Sequence of the second protein:
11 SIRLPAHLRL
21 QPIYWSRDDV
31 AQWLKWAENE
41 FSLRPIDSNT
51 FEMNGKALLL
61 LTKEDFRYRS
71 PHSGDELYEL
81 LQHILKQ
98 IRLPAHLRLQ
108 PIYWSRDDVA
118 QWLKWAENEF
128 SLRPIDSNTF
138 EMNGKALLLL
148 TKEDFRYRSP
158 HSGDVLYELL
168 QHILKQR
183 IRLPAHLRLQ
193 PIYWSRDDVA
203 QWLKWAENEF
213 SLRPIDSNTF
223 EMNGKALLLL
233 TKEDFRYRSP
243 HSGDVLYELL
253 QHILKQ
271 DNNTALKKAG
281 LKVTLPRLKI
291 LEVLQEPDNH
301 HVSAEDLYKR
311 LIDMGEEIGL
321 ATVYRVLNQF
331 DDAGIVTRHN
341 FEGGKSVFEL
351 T

Residue-level contacts at the interface:
Residue H103 in the second protein is in contact with residue S112 in the first protein (closest heavy-atom distance 4.1 Å).
Residue A321 in the second protein interacts with residue A16 in the first protein (closest heavy-atom distance 4.2 Å).
Residue H103 in the second protein is in contact with residue D115 in the first protein (closest heavy-atom distance 2.9 Å).
Residue L106 in the second protein is in contact with residue L106 in the first protein (closest heavy-atom distance 4.1 Å).
Residue H103 in the second protein contacts residue L106 in the first protein (closest heavy-atom distance 4.2 Å).
Residue Q32 in the second protein is in contact with residue G344 in the first protein (closest heavy-atom distance 4.6 Å).
Residue L20 in the second protein is in contact with residue R325 in the first protein (closest heavy-atom distance 4.3 Å).
Residue L320 in the second protein contacts residue A16 in the first protein (closest heavy-atom distance 4.2 Å).
Residue A16 in the second protein contacts residue L320 in the first protein (closest heavy-atom distance 4.2 Å).
Residue N328 in the second protein interacts with residue Y24 in the first protein (closest heavy-atom distance 3.7 Å).
Residue H17 in the second protein contacts residue G344 in the first protein (closest heavy-atom distance 3.5 Å).
Residue H103 in the second protein interacts with residue H103 in the first protein (closest heavy-atom distance 2.5 Å).
Residue L106 in the second protein contacts residue A102 in the first protein (closest heavy-atom distance 4.0 Å).
Residue Y110 in the second protein interacts with residue R105 in the first protein (closest heavy-atom distance 4.0 Å).
Residue A102 in the second protein contacts residue L106 in the first protein (closest heavy-atom distance 4.0 Å).
Residue G344 in the second protein interacts with residue H17 in the first protein (closest heavy-atom distance 3.5 Å).
Residue R19 in the second protein is in contact with residue A321 in the first protein (closest heavy-atom distance 3.8 Å).
Residue A321 in the second protein is in contact with residue R19 in the first protein (closest heavy-atom distance 3.8 Å).
Residue N328 in the second protein contacts residue L20 in the first protein (closest heavy-atom distance 3.3 Å).
Residue D29 in the second protein contacts residue R338 in the first protein (closest heavy-atom distance 2.9 Å).
Residue Y324 in the second protein is in contact with residue A16 in the first protein (closest heavy-atom distance 4.0 Å).
Residue N340 in the second protein interacts with residue S26 in the first protein (closest heavy-atom distance 3.6 Å).
Residue R338 in the second protein interacts with residue D29 in the first protein (closest heavy-atom distance 2.9 Å).
Residue L106 in the second protein is in contact with residue R105 in the first protein (closest heavy-atom distance 4.1 Å).
Residue A16 in the second protein interacts with residue A321 in the first protein (closest heavy-atom distance 4.2 Å).
Residue G344 in the second protein contacts residue Q32 in the first protein (closest heavy-atom distance 4.6 Å).
Residue Y110 in the second protein interacts with residue A102 in the first protein (closest heavy-atom distance 3.1 Å).
Residue Q329 in the second protein interacts with residue Y24 in the first protein (closest heavy-atom distance 3.5 Å).
Residue A102 in the second protein contacts residue Y110 in the first protein (closest heavy-atom distance 3.1 Å).
Residue A16 in the second protein contacts residue Y324 in the first protein (closest heavy-atom distance 4.0 Å).
Residue L106 in the second protein contacts residue H103 in the first protein (closest heavy-atom distance 4.2 Å).
Residue Y324 in the second protein contacts residue H17 in the first protein (closest heavy-atom distance 3.3 Å).
Residue R105 in the second protein contacts residue L106 in the first protein (closest heavy-atom distance 4.1 Å).
Residue R105 in the second protein is in contact with residue Y110 in the first protein (closest heavy-atom distance 4.0 Å).
Residue D115 in the second protein interacts with residue H103 in the first protein (closest heavy-atom distance 2.9 Å).
Residue L20 in the second protein is in contact with residue Y324 in the first protein (closest heavy-atom distance 3.7 Å).
Residue E342 in the second protein contacts residue D28 in the first protein (closest heavy-atom distance 3.9 Å).
Residue S26 in the second protein interacts with residue R338 in the first protein (closest heavy-atom distance 3.4 Å).
Residue R325 in the second protein interacts with residue L20 in the first protein (closest heavy-atom distance 4.3 Å).
Residue Y24 in the second protein contacts residue R338 in the first protein (closest heavy-atom distance 2.9 Å).
Residue S112 in the second protein contacts residue H103 in the first protein (closest heavy-atom distance 4.1 Å).
Residue G343 in the second protein is in contact with residue H17 in the first protein (closest heavy-atom distance 3.6 Å).
Residue L20 in the second protein is in contact with residue N328 in the first protein (closest heavy-atom distance 3.3 Å).
Residue Y24 in the second protein interacts with residue Q329 in the first protein (closest heavy-atom distance 3.5 Å).
Residue Q32 in the second protein is in contact with residue G343 in the first protein (closest heavy-atom distance 3.4 Å).
Residue D28 in the second protein interacts with residue E342 in the first protein (closest heavy-atom distance 3.9 Å).
Residue G343 in the second protein is in contact with residue Q32 in the first protein (closest heavy-atom distance 3.4 Å).
Residue Y324 in the second protein contacts residue L20 in the first protein (closest heavy-atom distance 3.7 Å).
Residue S26 in the second protein interacts with residue N340 in the first protein (closest heavy-atom distance 3.6 Å).
Residue E342 in the second protein interacts with residue Q32 in the first protein (closest heavy-atom distance 4.1 Å).
Residue H103 in the second protein contacts residue Y110 in the first protein (closest heavy-atom distance 3.3 Å).
Residue R338 in the second protein contacts residue S26 in the first protein (closest heavy-atom distance 3.4 Å).
Residue Y24 in the second protein interacts with residue N328 in the first protein (closest heavy-atom distance 3.7 Å).
Residue R338 in the second protein contacts residue Y24 in the first protein (closest heavy-atom distance 2.9 Å).
Residue H17 in the second protein is in contact with residue Y324 in the first protein (closest heavy-atom distance 3.3 Å).
Residue Q32 in the second protein interacts with residue E342 in the first protein (closest heavy-atom distance 4.1 Å).
Residue Y110 in the second protein interacts with residue H103 in the first protein (closest heavy-atom distance 3.3 Å).
Residue H17 in the second protein is in contact with residue G343 in the first protein (closest heavy-atom distance 3.6 Å).
Residue Y24 in the second protein contacts residue D332 in the first protein (closest heavy-atom distance 4.0 Å).
Residue D332 in the second protein is in contact with residue Y24 in the first protein (closest heavy-atom distance 4.0 Å).

Sequence of the first protein:
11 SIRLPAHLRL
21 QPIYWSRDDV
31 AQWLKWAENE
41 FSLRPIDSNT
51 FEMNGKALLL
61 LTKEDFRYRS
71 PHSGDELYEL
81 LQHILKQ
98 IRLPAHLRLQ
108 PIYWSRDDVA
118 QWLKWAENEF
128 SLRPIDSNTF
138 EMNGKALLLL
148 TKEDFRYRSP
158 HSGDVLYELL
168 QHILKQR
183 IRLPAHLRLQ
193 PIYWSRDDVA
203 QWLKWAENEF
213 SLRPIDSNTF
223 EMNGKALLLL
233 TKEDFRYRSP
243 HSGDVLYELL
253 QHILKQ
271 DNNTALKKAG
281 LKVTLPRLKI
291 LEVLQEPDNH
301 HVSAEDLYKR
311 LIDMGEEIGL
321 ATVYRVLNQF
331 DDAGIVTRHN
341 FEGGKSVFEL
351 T

These two protein chains interact to form a complex.